The following describes two proteins that form a bound complex.

Contacts between the two chains:
Residue P435 in the first protein is in contact with residue N5 in the second protein (closest heavy-atom distance 3.9 Å).
Residue C342 in the first protein interacts with residue T10 in the second protein (closest heavy-atom distance 3.1 Å).
Residue S341 in the first protein contacts residue T12 in the second protein (closest heavy-atom distance 4.3 Å).
Residue I433 in the first protein is in contact with residue N5 in the second protein (closest heavy-atom distance 4.7 Å).
Residue N425 in the first protein interacts with residue F7 in the second protein (closest heavy-atom distance 4.4 Å).
Residue V447 in the first protein contacts residue K9 in the second protein (closest heavy-atom distance 3.9 Å).
Residue I326 in the first protein is in contact with residue W8 in the second protein (closest heavy-atom distance 3.9 Å).
Residue S428 in the first protein interacts with residue F6 in the second protein (closest heavy-atom distance 2.6 Å).
Residue R333 in the first protein contacts residue C14 in the second protein (closest heavy-atom distance 2.9 Å).
Residue F241 in the first protein contacts residue K9 in the second protein (closest heavy-atom distance 3.2 Å).
Residue R333 in the first protein is in contact with residue T12 in the second protein (closest heavy-atom distance 4.6 Å).
Residue Y354 in the first protein interacts with residue K4 in the second protein (closest heavy-atom distance 3.4 Å).
Residue V447 in the first protein interacts with residue W8 in the second protein (closest heavy-atom distance 4.7 Å).
Residue V429 in the first protein contacts residue F7 in the second protein (closest heavy-atom distance 3.8 Å).
Residue L248 in the first protein is in contact with residue K9 in the second protein (closest heavy-atom distance 4.3 Å).
Residue F424 in the first protein is in contact with residue F6 in the second protein (closest heavy-atom distance 4.3 Å).
Residue I344 in the first protein contacts residue W8 in the second protein (closest heavy-atom distance 4.5 Å).
Residue F357 in the first protein contacts residue F7 in the second protein (closest heavy-atom distance 3.6 Å).
Residue S341 in the first protein contacts residue F11 in the second protein (closest heavy-atom distance 4.0 Å).
Residue I433 in the first protein contacts residue F6 in the second protein (closest heavy-atom distance 4.3 Å).
Residue Y451 in the first protein contacts residue K9 in the second protein (closest heavy-atom distance 3.7 Å).
Residue F443 in the first protein is in contact with residue F11 in the second protein (closest heavy-atom distance 4.0 Å).
Residue I344 in the first protein is in contact with residue F7 in the second protein (closest heavy-atom distance 4.4 Å).
Residue F443 in the first protein is in contact with residue F7 in the second protein (closest heavy-atom distance 4.0 Å).
Residue P435 in the first protein interacts with residue F11 in the second protein (closest heavy-atom distance 4.3 Å).
Residue F421 in the first protein interacts with residue K9 in the second protein (closest heavy-atom distance 3.8 Å).
Residue D271 in the first protein contacts residue W8 in the second protein (closest heavy-atom distance 4.6 Å).
Residue S428 in the first protein contacts residue K4 in the second protein (closest heavy-atom distance 3.9 Å).
Residue Q275 in the first protein is in contact with residue K9 in the second protein (closest heavy-atom distance 2.9 Å).
Residue T343 in the first protein is in contact with residue T12 in the second protein (closest heavy-atom distance 4.0 Å).
Residue F443 in the first protein contacts residue T10 in the second protein (closest heavy-atom distance 3.8 Å).
Residue V429 in the first protein contacts residue K4 in the second protein (closest heavy-atom distance 4.3 Å).
Residue F443 in the first protein interacts with residue K9 in the second protein (closest heavy-atom distance 4.0 Å).
Residue L248 in the first protein contacts residue T10 in the second protein (closest heavy-atom distance 3.9 Å).
Residue M268 in the first protein interacts with residue W8 in the second protein (closest heavy-atom distance 4.3 Å).
Residue N425 in the first protein interacts with residue W8 in the second protein (closest heavy-atom distance 3.3 Å).
Residue G351 in the first protein is in contact with residue K4 in the second protein (closest heavy-atom distance 4.0 Å).
Residue Y354 in the first protein contacts residue C3 in the second protein (closest heavy-atom distance 4.4 Å).
Residue M268 in the first protein is in contact with residue T10 in the second protein (closest heavy-atom distance 4.6 Å).
Residue T343 in the first protein interacts with residue T10 in the second protein (closest heavy-atom distance 3.7 Å).
Residue F421 in the first protein interacts with residue W8 in the second protein (closest heavy-atom distance 3.3 Å).
Residue F443 in the first protein contacts residue F6 in the second protein (closest heavy-atom distance 3.5 Å).
Residue Q275 in the first protein interacts with residue W8 in the second protein (closest heavy-atom distance 3.6 Å).
Residue K440 in the first protein is in contact with residue F11 in the second protein (closest heavy-atom distance 4.4 Å).
Residue T343 in the first protein interacts with residue F7 in the second protein (closest heavy-atom distance 4.6 Å).
Residue K440 in the first protein is in contact with residue F6 in the second protein (closest heavy-atom distance 4.2 Å).
Residue L439 in the first protein contacts residue F6 in the second protein (closest heavy-atom distance 3.6 Å).
Residue Y354 in the first protein is in contact with residue F7 in the second protein (closest heavy-atom distance 3.6 Å).
Residue F443 in the first protein contacts residue W8 in the second protein (closest heavy-atom distance 3.1 Å).
Residue N335 in the first protein is in contact with residue S13 in the second protein (closest heavy-atom distance 4.5 Å).
Residue S428 in the first protein contacts residue F7 in the second protein (closest heavy-atom distance 4.7 Å).
Residue T450 in the first protein contacts residue K9 in the second protein (closest heavy-atom distance 4.3 Å).
Residue R333 in the first protein contacts residue C3 in the second protein (closest heavy-atom distance 3.2 Å).
Residue W346 in the first protein contacts residue F7 in the second protein (closest heavy-atom distance 3.8 Å).
Residue P435 in the first protein is in contact with residue F6 in the second protein (closest heavy-atom distance 3.9 Å).
Residue N335 in the first protein contacts residue C14 in the second protein (closest heavy-atom distance 4.2 Å).
Residue F357 in the first protein is in contact with residue W8 in the second protein (closest heavy-atom distance 3.8 Å).
Residue D271 in the first protein is in contact with residue K9 in the second protein (closest heavy-atom distance 2.4 Å).
Residue T361 in the first protein is in contact with residue W8 in the second protein (closest heavy-atom distance 4.3 Å).
Residue Q251 in the first protein contacts residue F11 in the second protein (closest heavy-atom distance 3.9 Å).

Sequence of the first protein:
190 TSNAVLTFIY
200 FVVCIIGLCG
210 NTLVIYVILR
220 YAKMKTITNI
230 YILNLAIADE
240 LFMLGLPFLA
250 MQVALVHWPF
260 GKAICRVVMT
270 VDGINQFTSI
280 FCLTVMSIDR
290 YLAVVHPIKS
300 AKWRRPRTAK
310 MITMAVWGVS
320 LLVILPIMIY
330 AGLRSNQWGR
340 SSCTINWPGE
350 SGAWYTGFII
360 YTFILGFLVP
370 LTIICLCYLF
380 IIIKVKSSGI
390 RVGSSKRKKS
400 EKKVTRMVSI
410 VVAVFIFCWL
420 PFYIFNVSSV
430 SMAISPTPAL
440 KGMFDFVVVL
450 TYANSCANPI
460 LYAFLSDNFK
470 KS

Sequence of the second protein:
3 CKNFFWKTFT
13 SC